Sequence of protein 2:
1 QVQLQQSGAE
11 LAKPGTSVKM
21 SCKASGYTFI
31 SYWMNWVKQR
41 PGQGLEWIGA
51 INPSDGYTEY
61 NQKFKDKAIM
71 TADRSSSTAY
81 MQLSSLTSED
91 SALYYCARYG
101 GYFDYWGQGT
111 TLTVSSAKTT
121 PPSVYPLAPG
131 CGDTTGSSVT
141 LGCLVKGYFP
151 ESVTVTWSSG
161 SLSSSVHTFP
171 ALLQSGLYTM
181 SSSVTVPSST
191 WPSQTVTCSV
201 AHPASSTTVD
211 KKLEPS

This data describes a binding interaction between two proteins.

Interface contacts:
Residue W33 in protein 2 is in contact with residue G25 in protein 1 (closest heavy-atom distance 3.3 Å).
Residue E59 in protein 2 contacts residue I26 in protein 1 (closest heavy-atom distance 3.9 Å).
Residue N35 in protein 2 is in contact with residue I26 in protein 1 (closest heavy-atom distance 4.4 Å).
Residue S31 in protein 2 is in contact with residue G22 in protein 1 (closest heavy-atom distance 4.0 Å).
Residue W33 in protein 2 is in contact with residue A23 in protein 1 (closest heavy-atom distance 5.0 Å).
Residue Y99 in protein 2 interacts with residue I26 in protein 1 (closest heavy-atom distance 4.2 Å).
Residue A50 in protein 2 is in contact with residue I26 in protein 1 (closest heavy-atom distance 4.1 Å).
Residue Y99 in protein 2 contacts residue A24 in protein 1 (closest heavy-atom distance 3.9 Å).
Residue Y99 in protein 2 is in contact with residue A27 in protein 1 (closest heavy-atom distance 4.8 Å).
Residue S31 in protein 2 is in contact with residue A23 in protein 1 (closest heavy-atom distance 2.9 Å).
Residue G100 in protein 2 contacts residue A23 in protein 1 (closest heavy-atom distance 4.5 Å).
Residue W33 in protein 2 contacts residue A24 in protein 1 (closest heavy-atom distance 4.0 Å).
Residue W47 in protein 2 is in contact with residue I26 in protein 1 (closest heavy-atom distance 4.9 Å).
Residue Y32 in protein 2 interacts with residue A23 in protein 1 (closest heavy-atom distance 3.9 Å).
Residue Y99 in protein 2 interacts with residue A23 in protein 1 (closest heavy-atom distance 4.3 Å).
Residue W33 in protein 2 contacts residue I26 in protein 1 (closest heavy-atom distance 3.7 Å).
Residue Y99 in protein 2 is in contact with residue G25 in protein 1 (closest heavy-atom distance 4.5 Å).

Sequence of protein 1:
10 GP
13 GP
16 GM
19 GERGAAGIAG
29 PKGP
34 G